Sequence of protein 2:
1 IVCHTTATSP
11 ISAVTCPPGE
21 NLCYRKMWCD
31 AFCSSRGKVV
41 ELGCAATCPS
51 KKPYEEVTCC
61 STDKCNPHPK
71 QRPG

Sequence of protein 1:
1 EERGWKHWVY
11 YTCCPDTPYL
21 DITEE

Residue-level contacts at the interface:
Residue A7 in protein 2 contacts residue D21 in protein 1 (closest heavy-atom distance 3.1 Å).
Residue S9 in protein 2 interacts with residue L20 in protein 1 (closest heavy-atom distance 2.6 Å).
Residue K70 in protein 2 contacts residue C13 in protein 1 (closest heavy-atom distance 3.2 Å).
Residue I11 in protein 2 contacts residue W8 in protein 1 (closest heavy-atom distance 4.0 Å).
Residue Q71 in protein 2 contacts residue Y10 in protein 1 (closest heavy-atom distance 2.9 Å).
Residue V40 in protein 2 interacts with residue V9 in protein 1 (closest heavy-atom distance 4.4 Å).
Residue S12 in protein 2 interacts with residue K6 in protein 1 (closest heavy-atom distance 3.7 Å).
Residue F32 in protein 2 is in contact with residue C13 in protein 1 (closest heavy-atom distance 3.5 Å).
Residue A7 in protein 2 is in contact with residue W8 in protein 1 (closest heavy-atom distance 3.0 Å).
Residue G37 in protein 2 is in contact with residue Y19 in protein 1 (closest heavy-atom distance 4.5 Å).
Residue K38 in protein 2 is in contact with residue Y10 in protein 1 (closest heavy-atom distance 3.7 Å).
Residue K70 in protein 2 contacts residue P15 in protein 1 (closest heavy-atom distance 3.5 Å).
Residue T8 in protein 2 is in contact with residue K6 in protein 1 (closest heavy-atom distance 3.0 Å).
Residue V14 in protein 2 is in contact with residue K6 in protein 1 (closest heavy-atom distance 4.2 Å).
Residue T6 in protein 2 is in contact with residue H7 in protein 1 (closest heavy-atom distance 4.5 Å).
Residue D30 in protein 2 interacts with residue Y11 in protein 1 (closest heavy-atom distance 3.5 Å).
Residue I11 in protein 2 contacts residue Y10 in protein 1 (closest heavy-atom distance 3.1 Å).
Residue Q71 in protein 2 interacts with residue P15 in protein 1 (closest heavy-atom distance 3.0 Å).
Residue V40 in protein 2 contacts residue Y10 in protein 1 (closest heavy-atom distance 2.5 Å).
Residue V39 in protein 2 is in contact with residue V9 in protein 1 (closest heavy-atom distance 4.0 Å).
Residue H68 in protein 2 interacts with residue Y10 in protein 1 (closest heavy-atom distance 3.0 Å).
Residue P69 in protein 2 contacts residue T12 in protein 1 (closest heavy-atom distance 4.5 Å).
Residue K38 in protein 2 interacts with residue Y11 in protein 1 (closest heavy-atom distance 2.6 Å).
Residue G37 in protein 2 interacts with residue T12 in protein 1 (closest heavy-atom distance 3.9 Å).
Residue T8 in protein 2 contacts residue H7 in protein 1 (closest heavy-atom distance 3.7 Å).
Residue V39 in protein 2 contacts residue T12 in protein 1 (closest heavy-atom distance 4.3 Å).
Residue H68 in protein 2 is in contact with residue Y11 in protein 1 (closest heavy-atom distance 4.7 Å).
Residue P10 in protein 2 is in contact with residue W8 in protein 1 (closest heavy-atom distance 2.7 Å).
Residue V39 in protein 2 is in contact with residue Y10 in protein 1 (closest heavy-atom distance 3.3 Å).
Residue T8 in protein 2 interacts with residue D21 in protein 1 (closest heavy-atom distance 4.1 Å).
Residue R36 in protein 2 is in contact with residue C13 in protein 1 (closest heavy-atom distance 4.0 Å).
Residue S9 in protein 2 contacts residue I22 in protein 1 (closest heavy-atom distance 3.6 Å).
Residue A7 in protein 2 interacts with residue H7 in protein 1 (closest heavy-atom distance 2.0 Å).
Residue R36 in protein 2 contacts residue Y11 in protein 1 (closest heavy-atom distance 4.0 Å).
Residue S9 in protein 2 interacts with residue W8 in protein 1 (closest heavy-atom distance 2.6 Å).
Residue K38 in protein 2 contacts residue T12 in protein 1 (closest heavy-atom distance 2.5 Å).
Residue V40 in protein 2 contacts residue Y11 in protein 1 (closest heavy-atom distance 3.9 Å).
Residue T8 in protein 2 is in contact with residue W8 in protein 1 (closest heavy-atom distance 2.5 Å).
Residue K70 in protein 2 is in contact with residue T12 in protein 1 (closest heavy-atom distance 4.4 Å).
Residue T6 in protein 2 interacts with residue W8 in protein 1 (closest heavy-atom distance 3.0 Å).
Residue R36 in protein 2 is in contact with residue C14 in protein 1 (closest heavy-atom distance 4.5 Å).
Residue M27 in protein 2 interacts with residue T12 in protein 1 (closest heavy-atom distance 3.9 Å).
Residue A7 in protein 2 contacts residue K6 in protein 1 (closest heavy-atom distance 2.8 Å).
Residue V39 in protein 2 interacts with residue Y11 in protein 1 (closest heavy-atom distance 4.3 Å).
Residue T8 in protein 2 contacts residue L20 in protein 1 (closest heavy-atom distance 3.5 Å).
Residue V40 in protein 2 contacts residue T12 in protein 1 (closest heavy-atom distance 2.9 Å).
Residue T8 in protein 2 contacts residue I22 in protein 1 (closest heavy-atom distance 3.7 Å).
Residue Q71 in protein 2 interacts with residue P18 in protein 1 (closest heavy-atom distance 4.4 Å).
Residue F32 in protein 2 interacts with residue T12 in protein 1 (closest heavy-atom distance 4.4 Å).
Residue A31 in protein 2 is in contact with residue Y11 in protein 1 (closest heavy-atom distance 4.6 Å).
Residue G37 in protein 2 is in contact with residue C13 in protein 1 (closest heavy-atom distance 4.3 Å).
Residue A7 in protein 2 contacts residue W5 in protein 1 (closest heavy-atom distance 4.8 Å).
Residue P10 in protein 2 contacts residue L20 in protein 1 (closest heavy-atom distance 4.4 Å).
Residue Q71 in protein 2 interacts with residue C14 in protein 1 (closest heavy-atom distance 4.4 Å).
Residue R36 in protein 2 is in contact with residue Y19 in protein 1 (closest heavy-atom distance 3.1 Å).
Residue T6 in protein 2 interacts with residue Y10 in protein 1 (closest heavy-atom distance 3.4 Å).
Residue T8 in protein 2 interacts with residue W5 in protein 1 (closest heavy-atom distance 4.2 Å).
Residue P10 in protein 2 interacts with residue Y10 in protein 1 (closest heavy-atom distance 4.1 Å).
Residue K70 in protein 2 contacts residue C14 in protein 1 (closest heavy-atom distance 4.0 Å).
Residue G37 in protein 2 contacts residue Y11 in protein 1 (closest heavy-atom distance 3.7 Å).

This data describes a binding interaction between two proteins.